This data describes a binding interaction between two proteins.

Sequence of protein 1:
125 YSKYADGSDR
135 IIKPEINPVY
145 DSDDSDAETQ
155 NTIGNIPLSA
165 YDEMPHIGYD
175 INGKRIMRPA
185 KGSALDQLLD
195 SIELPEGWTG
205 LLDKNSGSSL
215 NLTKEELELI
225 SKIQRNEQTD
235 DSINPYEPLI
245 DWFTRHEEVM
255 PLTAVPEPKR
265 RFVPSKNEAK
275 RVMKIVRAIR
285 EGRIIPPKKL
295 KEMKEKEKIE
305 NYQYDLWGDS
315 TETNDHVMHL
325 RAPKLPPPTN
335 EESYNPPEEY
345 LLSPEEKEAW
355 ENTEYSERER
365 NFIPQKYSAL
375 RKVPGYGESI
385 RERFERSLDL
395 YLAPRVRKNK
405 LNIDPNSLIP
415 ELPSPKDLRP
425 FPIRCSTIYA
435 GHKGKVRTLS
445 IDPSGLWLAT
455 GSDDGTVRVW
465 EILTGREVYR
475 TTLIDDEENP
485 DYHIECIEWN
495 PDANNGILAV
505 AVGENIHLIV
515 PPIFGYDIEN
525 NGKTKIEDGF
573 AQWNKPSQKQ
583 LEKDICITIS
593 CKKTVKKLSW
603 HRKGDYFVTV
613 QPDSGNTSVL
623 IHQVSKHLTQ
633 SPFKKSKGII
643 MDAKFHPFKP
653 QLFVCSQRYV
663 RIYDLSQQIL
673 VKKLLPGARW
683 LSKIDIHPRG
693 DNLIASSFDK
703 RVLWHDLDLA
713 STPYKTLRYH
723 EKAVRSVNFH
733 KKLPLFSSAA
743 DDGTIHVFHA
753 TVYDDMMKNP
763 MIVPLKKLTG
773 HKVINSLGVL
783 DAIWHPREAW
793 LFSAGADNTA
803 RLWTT

Interface contacts:
Residue A188 in protein 1 interacts with residue D447 in protein 2 (closest heavy-atom distance 4.9 Å).
Residue A188 in protein 1 is in contact with residue V451 in protein 2 (closest heavy-atom distance 4.8 Å).

Sequence of protein 2:
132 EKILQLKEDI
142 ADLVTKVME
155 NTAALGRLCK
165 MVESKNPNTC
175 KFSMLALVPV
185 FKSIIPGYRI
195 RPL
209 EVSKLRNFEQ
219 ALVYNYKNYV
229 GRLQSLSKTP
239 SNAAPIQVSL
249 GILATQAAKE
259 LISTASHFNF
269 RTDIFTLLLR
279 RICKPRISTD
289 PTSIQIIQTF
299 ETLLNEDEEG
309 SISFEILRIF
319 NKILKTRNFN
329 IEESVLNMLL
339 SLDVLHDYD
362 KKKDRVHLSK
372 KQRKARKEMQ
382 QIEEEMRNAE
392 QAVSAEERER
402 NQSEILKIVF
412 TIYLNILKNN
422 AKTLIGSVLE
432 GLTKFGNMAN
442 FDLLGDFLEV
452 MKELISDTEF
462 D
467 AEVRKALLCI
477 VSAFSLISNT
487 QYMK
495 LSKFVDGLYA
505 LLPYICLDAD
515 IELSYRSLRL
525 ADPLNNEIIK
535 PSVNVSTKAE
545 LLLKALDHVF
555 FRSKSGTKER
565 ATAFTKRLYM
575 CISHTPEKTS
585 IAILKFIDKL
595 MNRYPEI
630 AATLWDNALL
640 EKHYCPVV